Sequence of protein 2:
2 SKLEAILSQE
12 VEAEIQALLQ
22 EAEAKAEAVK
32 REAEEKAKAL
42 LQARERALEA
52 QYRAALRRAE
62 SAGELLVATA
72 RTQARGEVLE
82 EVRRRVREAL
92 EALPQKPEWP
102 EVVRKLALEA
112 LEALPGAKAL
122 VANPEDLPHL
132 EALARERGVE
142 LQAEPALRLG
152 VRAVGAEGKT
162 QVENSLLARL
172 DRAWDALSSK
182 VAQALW

Interface contacts:
Residue P13 in protein 1 interacts with residue L8 in protein 2 (closest heavy-atom distance 3.6 Å).
Residue V301 in protein 1 is in contact with residue L4 in protein 2 (closest heavy-atom distance 3.7 Å).
Residue K298 in protein 1 is in contact with residue I7 in protein 2 (closest heavy-atom distance 4.0 Å).
Residue F274 in protein 1 interacts with residue L8 in protein 2 (closest heavy-atom distance 3.2 Å).
Residue F274 in protein 1 contacts residue I16 in protein 2 (closest heavy-atom distance 4.9 Å).
Residue P13 in protein 1 interacts with residue I7 in protein 2 (closest heavy-atom distance 4.9 Å).
Residue V302 in protein 1 interacts with residue K3 in protein 2 (closest heavy-atom distance 3.7 Å).
Residue A11 in protein 1 interacts with residue L4 in protein 2 (closest heavy-atom distance 3.7 Å).
Residue E299 in protein 1 contacts residue I7 in protein 2 (closest heavy-atom distance 3.5 Å).
Residue P13 in protein 1 contacts residue L4 in protein 2 (closest heavy-atom distance 4.3 Å).
Residue F274 in protein 1 is in contact with residue S9 in protein 2 (closest heavy-atom distance 4.5 Å).
Residue K298 in protein 1 interacts with residue E11 in protein 2 (closest heavy-atom distance 3.3 Å).
Residue E299 in protein 1 interacts with residue K3 in protein 2 (closest heavy-atom distance 2.7 Å).
Residue V301 in protein 1 contacts residue K3 in protein 2 (closest heavy-atom distance 3.6 Å).
Residue P13 in protein 1 contacts residue E11 in protein 2 (closest heavy-atom distance 4.5 Å).
Residue G275 in protein 1 contacts residue L8 in protein 2 (closest heavy-atom distance 4.3 Å).
Residue G12 in protein 1 contacts residue L8 in protein 2 (closest heavy-atom distance 3.8 Å).
Residue F274 in protein 1 interacts with residue E13 in protein 2 (closest heavy-atom distance 4.3 Å).
Residue G12 in protein 1 interacts with residue L4 in protein 2 (closest heavy-atom distance 3.7 Å).
Residue V302 in protein 1 contacts residue L4 in protein 2 (closest heavy-atom distance 4.6 Å).
Residue F274 in protein 1 is in contact with residue V12 in protein 2 (closest heavy-atom distance 3.5 Å).
Residue S300 in protein 1 contacts residue K3 in protein 2 (closest heavy-atom distance 2.9 Å).

Sequence of protein 1:
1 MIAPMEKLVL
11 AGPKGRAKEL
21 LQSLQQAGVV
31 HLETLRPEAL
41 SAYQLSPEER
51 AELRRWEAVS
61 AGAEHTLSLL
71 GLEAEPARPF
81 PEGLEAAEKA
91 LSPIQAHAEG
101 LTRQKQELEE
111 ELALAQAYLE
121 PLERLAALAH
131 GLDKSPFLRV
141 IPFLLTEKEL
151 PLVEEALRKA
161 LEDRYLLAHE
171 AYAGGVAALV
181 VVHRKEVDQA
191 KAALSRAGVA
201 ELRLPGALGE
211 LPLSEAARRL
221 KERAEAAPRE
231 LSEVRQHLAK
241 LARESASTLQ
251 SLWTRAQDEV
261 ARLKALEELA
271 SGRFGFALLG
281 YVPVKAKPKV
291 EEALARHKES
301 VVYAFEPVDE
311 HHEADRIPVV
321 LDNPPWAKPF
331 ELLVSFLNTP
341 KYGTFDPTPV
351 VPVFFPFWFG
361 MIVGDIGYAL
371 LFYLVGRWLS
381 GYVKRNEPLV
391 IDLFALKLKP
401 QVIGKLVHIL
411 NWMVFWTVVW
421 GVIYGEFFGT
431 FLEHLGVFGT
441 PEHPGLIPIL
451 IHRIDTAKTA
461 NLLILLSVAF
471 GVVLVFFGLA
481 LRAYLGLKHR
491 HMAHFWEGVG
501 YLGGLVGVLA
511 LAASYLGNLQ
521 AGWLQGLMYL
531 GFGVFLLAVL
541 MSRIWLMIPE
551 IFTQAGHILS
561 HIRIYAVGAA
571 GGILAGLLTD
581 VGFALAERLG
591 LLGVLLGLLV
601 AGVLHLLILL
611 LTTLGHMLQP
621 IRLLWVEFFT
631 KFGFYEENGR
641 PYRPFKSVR

The following describes two proteins that form a bound complex.